Sequence of the second protein:
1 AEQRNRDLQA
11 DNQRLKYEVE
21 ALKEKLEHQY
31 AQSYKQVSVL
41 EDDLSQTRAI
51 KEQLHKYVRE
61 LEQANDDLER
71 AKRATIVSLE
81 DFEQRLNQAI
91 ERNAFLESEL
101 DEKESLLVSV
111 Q

Residue-level contacts at the interface:
Residue T75 in the first protein interacts with residue K72 in the second protein (closest heavy-atom distance 3.6 Å).
Residue L54 in the first protein contacts residue L96 in the second protein (closest heavy-atom distance 4.0 Å).
Residue K103 in the first protein contacts residue D43 in the second protein (closest heavy-atom distance 3.1 Å).
Residue K35 in the first protein interacts with residue V110 in the second protein (closest heavy-atom distance 3.7 Å).
Residue V110 in the first protein interacts with residue K35 in the second protein (closest heavy-atom distance 4.0 Å).
Residue Q46 in the first protein interacts with residue K103 in the second protein (closest heavy-atom distance 3.3 Å).
Residue Q111 in the first protein interacts with residue Q32 in the second protein (closest heavy-atom distance 4.1 Å).
Residue S78 in the first protein interacts with residue A71 in the second protein (closest heavy-atom distance 4.1 Å).
Residue R92 in the first protein interacts with residue E60 in the second protein (closest heavy-atom distance 3.8 Å).
Residue L96 in the first protein interacts with residue L54 in the second protein (closest heavy-atom distance 4.0 Å).
Residue E60 in the first protein interacts with residue R92 in the second protein (closest heavy-atom distance 3.8 Å).
Residue L68 in the first protein contacts residue S78 in the second protein (closest heavy-atom distance 3.3 Å).
Residue L68 in the first protein is in contact with residue L79 in the second protein (closest heavy-atom distance 2.7 Å).
Residue Y57 in the first protein is in contact with residue R92 in the second protein (closest heavy-atom distance 2.8 Å).
Residue R92 in the first protein contacts residue Y57 in the second protein (closest heavy-atom distance 3.2 Å).
Residue L96 in the first protein contacts residue I50 in the second protein (closest heavy-atom distance 4.0 Å).
Residue Q36 in the first protein contacts residue V110 in the second protein (closest heavy-atom distance 3.8 Å).
Residue K103 in the first protein contacts residue Q46 in the second protein (closest heavy-atom distance 3.2 Å).
Residue L61 in the first protein is in contact with residue R85 in the second protein (closest heavy-atom distance 3.9 Å).
Residue L107 in the first protein is in contact with residue D43 in the second protein (closest heavy-atom distance 3.9 Å).
Residue F82 in the first protein is in contact with residue N65 in the second protein (closest heavy-atom distance 3.5 Å).
Residue I50 in the first protein interacts with residue L100 in the second protein (closest heavy-atom distance 3.9 Å).
Residue L86 in the first protein is in contact with residue L61 in the second protein (closest heavy-atom distance 3.8 Å).
Residue R85 in the first protein contacts residue E60 in the second protein (closest heavy-atom distance 3.7 Å).
Residue V39 in the first protein is in contact with residue L107 in the second protein (closest heavy-atom distance 3.6 Å).
Residue D42 in the first protein interacts with residue K103 in the second protein (closest heavy-atom distance 3.5 Å).
Residue R85 in the first protein interacts with residue A64 in the second protein (closest heavy-atom distance 4.0 Å).
Residue F82 in the first protein is in contact with residue A64 in the second protein (closest heavy-atom distance 3.7 Å).
Residue L79 in the first protein contacts residue L68 in the second protein (closest heavy-atom distance 3.0 Å).
Residue F82 in the first protein interacts with residue L68 in the second protein (closest heavy-atom distance 3.9 Å).
Residue D67 in the first protein is in contact with residue S78 in the second protein (closest heavy-atom distance 3.6 Å).
Residue L96 in the first protein contacts residue Q53 in the second protein (closest heavy-atom distance 3.2 Å).
Residue T75 in the first protein interacts with residue A71 in the second protein (closest heavy-atom distance 2.9 Å).
Residue A64 in the first protein contacts residue R85 in the second protein (closest heavy-atom distance 3.8 Å).
Residue A64 in the first protein contacts residue F82 in the second protein (closest heavy-atom distance 3.8 Å).
Residue L61 in the first protein contacts residue F82 in the second protein (closest heavy-atom distance 3.4 Å).
Residue E99 in the first protein interacts with residue Q46 in the second protein (closest heavy-atom distance 3.8 Å).
Residue L68 in the first protein contacts residue F82 in the second protein (closest heavy-atom distance 3.9 Å).
Residue F82 in the first protein interacts with residue L61 in the second protein (closest heavy-atom distance 3.6 Å).
Residue D81 in the first protein contacts residue A64 in the second protein (closest heavy-atom distance 4.0 Å).
Residue L54 in the first protein is in contact with residue N93 in the second protein (closest heavy-atom distance 3.4 Å).
Residue A71 in the first protein contacts residue A74 in the second protein (closest heavy-atom distance 4.0 Å).
Residue R85 in the first protein contacts residue L61 in the second protein (closest heavy-atom distance 4.0 Å).
Residue E60 in the first protein contacts residue R85 in the second protein (closest heavy-atom distance 3.5 Å).
Residue N93 in the first protein contacts residue L54 in the second protein (closest heavy-atom distance 3.1 Å).
Residue L107 in the first protein is in contact with residue L40 in the second protein (closest heavy-atom distance 3.9 Å).
Residue V39 in the first protein interacts with residue V110 in the second protein (closest heavy-atom distance 3.7 Å).
Residue N65 in the first protein contacts residue F82 in the second protein (closest heavy-atom distance 3.5 Å).
Residue D43 in the first protein contacts residue K103 in the second protein (closest heavy-atom distance 3.2 Å).
Residue V39 in the first protein contacts residue K103 in the second protein (closest heavy-atom distance 2.9 Å).
Residue L100 in the first protein is in contact with residue I50 in the second protein (closest heavy-atom distance 3.8 Å).
Residue A71 in the first protein is in contact with residue T75 in the second protein (closest heavy-atom distance 3.2 Å).
Residue V110 in the first protein contacts residue Q36 in the second protein (closest heavy-atom distance 3.4 Å).
Residue T75 in the first protein contacts residue T75 in the second protein (closest heavy-atom distance 2.8 Å).
Residue I50 in the first protein contacts residue L96 in the second protein (closest heavy-atom distance 3.8 Å).
Residue K72 in the first protein contacts residue T75 in the second protein (closest heavy-atom distance 3.9 Å).
Residue L107 in the first protein interacts with residue V39 in the second protein (closest heavy-atom distance 3.7 Å).
Residue S78 in the first protein interacts with residue D67 in the second protein (closest heavy-atom distance 3.5 Å).
Residue S78 in the first protein interacts with residue L68 in the second protein (closest heavy-atom distance 3.1 Å).
Residue V110 in the first protein contacts residue V39 in the second protein (closest heavy-atom distance 4.0 Å).

Sequence of the first protein:
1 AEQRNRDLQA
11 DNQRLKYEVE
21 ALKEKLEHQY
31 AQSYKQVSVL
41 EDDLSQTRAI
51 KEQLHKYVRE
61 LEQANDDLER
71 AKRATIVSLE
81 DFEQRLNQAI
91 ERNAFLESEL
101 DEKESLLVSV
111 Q

These two protein chains interact to form a complex.